Sequence of the first protein:
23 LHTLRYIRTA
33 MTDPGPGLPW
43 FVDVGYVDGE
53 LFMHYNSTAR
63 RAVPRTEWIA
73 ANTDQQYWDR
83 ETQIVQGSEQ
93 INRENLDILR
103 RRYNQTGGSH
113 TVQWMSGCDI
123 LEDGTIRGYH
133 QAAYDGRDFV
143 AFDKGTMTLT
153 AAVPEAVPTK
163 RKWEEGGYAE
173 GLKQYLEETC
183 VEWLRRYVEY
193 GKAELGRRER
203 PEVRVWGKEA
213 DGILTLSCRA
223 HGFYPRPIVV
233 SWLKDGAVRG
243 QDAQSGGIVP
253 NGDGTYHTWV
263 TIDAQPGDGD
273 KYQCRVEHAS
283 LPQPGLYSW

Sequence of the second protein:
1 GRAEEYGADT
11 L

Contacts between the two chains:
Residue K164 in the first protein interacts with residue T10 in the second protein (closest heavy-atom distance 3.8 Å).
Residue W116 in the first protein contacts residue T10 in the second protein (closest heavy-atom distance 4.4 Å).
Residue I93 in the first protein is in contact with residue T10 in the second protein (closest heavy-atom distance 3.6 Å).
Residue E83 in the first protein contacts residue R2 in the second protein (closest heavy-atom distance 3.2 Å).
Residue W185 in the first protein is in contact with residue G1 in the second protein (closest heavy-atom distance 3.6 Å).
Residue T161 in the first protein is in contact with residue L11 in the second protein (closest heavy-atom distance 2.7 Å).
Residue Y177 in the first protein is in contact with residue G1 in the second protein (closest heavy-atom distance 2.7 Å).
Residue W116 in the first protein contacts residue L11 in the second protein (closest heavy-atom distance 3.7 Å).
Residue I93 in the first protein is in contact with residue D9 in the second protein (closest heavy-atom distance 3.6 Å).
Residue Y28 in the first protein is in contact with residue G1 in the second protein (closest heavy-atom distance 2.8 Å).
Residue D45 in the first protein contacts residue R2 in the second protein (closest heavy-atom distance 2.8 Å).
Residue S90 in the first protein is in contact with residue D9 in the second protein (closest heavy-atom distance 2.8 Å).
Residue W116 in the first protein is in contact with residue D9 in the second protein (closest heavy-atom distance 3.1 Å).
Residue R82 in the first protein contacts residue R2 in the second protein (closest heavy-atom distance 3.5 Å).
Residue N97 in the first protein is in contact with residue L11 in the second protein (closest heavy-atom distance 2.9 Å).
Residue Y170 in the first protein contacts residue T10 in the second protein (closest heavy-atom distance 3.7 Å).
Residue W165 in the first protein is in contact with residue T10 in the second protein (closest heavy-atom distance 3.5 Å).
Residue I86 in the first protein is in contact with residue Y6 in the second protein (closest heavy-atom distance 3.7 Å).
Residue V87 in the first protein is in contact with residue R2 in the second protein (closest heavy-atom distance 3.8 Å).
Residue T161 in the first protein interacts with residue T10 in the second protein (closest heavy-atom distance 4.1 Å).
Residue R30 in the first protein contacts residue D9 in the second protein (closest heavy-atom distance 2.8 Å).
Residue L26 in the first protein is in contact with residue G1 in the second protein (closest heavy-atom distance 4.9 Å).
Residue K164 in the first protein is in contact with residue L11 in the second protein (closest heavy-atom distance 2.8 Å).
Residue N97 in the first protein contacts residue D9 in the second protein (closest heavy-atom distance 2.7 Å).
Residue R104 in the first protein is in contact with residue L11 in the second protein (closest heavy-atom distance 2.8 Å).
Residue G89 in the first protein contacts residue Y6 in the second protein (closest heavy-atom distance 3.5 Å).
Residue N97 in the first protein interacts with residue T10 in the second protein (closest heavy-atom distance 3.9 Å).
Residue Y170 in the first protein contacts residue G7 in the second protein (closest heavy-atom distance 3.2 Å).
Residue I100 in the first protein is in contact with residue L11 in the second protein (closest heavy-atom distance 3.7 Å).
Residue W165 in the first protein contacts residue A8 in the second protein (closest heavy-atom distance 3.0 Å).
Residue Y177 in the first protein interacts with residue A3 in the second protein (closest heavy-atom distance 3.5 Å).
Residue Y170 in the first protein is in contact with residue E5 in the second protein (closest heavy-atom distance 3.6 Å).
Residue I86 in the first protein interacts with residue A3 in the second protein (closest heavy-atom distance 3.2 Å).
Residue Y28 in the first protein is in contact with residue R2 in the second protein (closest heavy-atom distance 3.7 Å).
Residue W165 in the first protein contacts residue G7 in the second protein (closest heavy-atom distance 4.5 Å).
Residue F141 in the first protein contacts residue L11 in the second protein (closest heavy-atom distance 3.9 Å).
Residue W116 in the first protein contacts residue A8 in the second protein (closest heavy-atom distance 3.6 Å).
Residue H132 in the first protein contacts residue D9 in the second protein (closest heavy-atom distance 3.6 Å).
Residue Y189 in the first protein interacts with residue G1 in the second protein (closest heavy-atom distance 2.7 Å).
Residue E83 in the first protein contacts residue G1 in the second protein (closest heavy-atom distance 3.2 Å).
Residue R82 in the first protein contacts residue E4 in the second protein (closest heavy-atom distance 3.2 Å).
Residue V114 in the first protein interacts with residue L11 in the second protein (closest heavy-atom distance 3.7 Å).
Residue N94 in the first protein is in contact with residue D9 in the second protein (closest heavy-atom distance 3.2 Å).
Residue Q85 in the first protein is in contact with residue Y6 in the second protein (closest heavy-atom distance 4.5 Å).
Residue A134 in the first protein contacts residue L11 in the second protein (closest heavy-atom distance 4.0 Å).
Residue L101 in the first protein interacts with residue L11 in the second protein (closest heavy-atom distance 3.7 Å).
Residue Y170 in the first protein interacts with residue A8 in the second protein (closest heavy-atom distance 3.8 Å).
Residue I86 in the first protein contacts residue R2 in the second protein (closest heavy-atom distance 3.8 Å).
Residue W165 in the first protein contacts residue D9 in the second protein (closest heavy-atom distance 4.7 Å).
Residue H132 in the first protein contacts residue A8 in the second protein (closest heavy-atom distance 2.8 Å).
Residue S90 in the first protein is in contact with residue Y6 in the second protein (closest heavy-atom distance 3.7 Å).
Residue Y79 in the first protein contacts residue G1 in the second protein (closest heavy-atom distance 3.3 Å).
Residue S90 in the first protein contacts residue R2 in the second protein (closest heavy-atom distance 3.8 Å).
Residue I93 in the first protein contacts residue Y6 in the second protein (closest heavy-atom distance 3.7 Å).
Residue R30 in the first protein is in contact with residue R2 in the second protein (closest heavy-atom distance 3.3 Å).
Residue Y177 in the first protein is in contact with residue R2 in the second protein (closest heavy-atom distance 3.9 Å).
Residue I86 in the first protein interacts with residue E4 in the second protein (closest heavy-atom distance 4.3 Å).
Residue I93 in the first protein interacts with residue G7 in the second protein (closest heavy-atom distance 4.7 Å).
Residue L174 in the first protein interacts with residue A8 in the second protein (closest heavy-atom distance 4.6 Å).
Residue V142 in the first protein is in contact with residue L11 in the second protein (closest heavy-atom distance 3.7 Å).

These two protein chains interact to form a complex.